Residue-level contacts at the interface:
Residue L129 in protein 1 is in contact with residue P12 in protein 2 (closest heavy-atom distance 4.4 Å).
Residue G130 in protein 1 is in contact with residue Y11 in protein 2 (closest heavy-atom distance 3.7 Å).
Residue V48 in protein 1 interacts with residue L6 in protein 2 (closest heavy-atom distance 4.0 Å).
Residue V236 in protein 1 is in contact with residue Y11 in protein 2 (closest heavy-atom distance 4.0 Å).
Residue G130 in protein 1 is in contact with residue V14 in protein 2 (closest heavy-atom distance 4.4 Å).
Residue Q128 in protein 1 is in contact with residue V14 in protein 2 (closest heavy-atom distance 3.0 Å).
Residue I131 in protein 1 interacts with residue Y11 in protein 2 (closest heavy-atom distance 3.7 Å).
Residue L129 in protein 1 interacts with residue I7 in protein 2 (closest heavy-atom distance 3.8 Å).
Residue D235 in protein 1 contacts residue R5 in protein 2 (closest heavy-atom distance 2.5 Å).
Residue S49 in protein 1 interacts with residue I7 in protein 2 (closest heavy-atom distance 3.6 Å).
Residue I258 in protein 1 interacts with residue R3 in protein 2 (closest heavy-atom distance 2.9 Å).
Residue P132 in protein 1 interacts with residue Y11 in protein 2 (closest heavy-atom distance 3.7 Å).
Residue L129 in protein 1 contacts residue V14 in protein 2 (closest heavy-atom distance 4.5 Å).
Residue L50 in protein 1 interacts with residue I7 in protein 2 (closest heavy-atom distance 3.9 Å).
Residue L129 in protein 1 contacts residue T8 in protein 2 (closest heavy-atom distance 4.0 Å).
Residue V48 in protein 1 contacts residue R5 in protein 2 (closest heavy-atom distance 4.2 Å).
Residue V48 in protein 1 is in contact with residue K4 in protein 2 (closest heavy-atom distance 3.9 Å).
Residue P237 in protein 1 contacts residue Y11 in protein 2 (closest heavy-atom distance 3.8 Å).
Residue S46 in protein 1 is in contact with residue L6 in protein 2 (closest heavy-atom distance 3.8 Å).
Residue Q134 in protein 1 is in contact with residue Y11 in protein 2 (closest heavy-atom distance 3.0 Å).
Residue G130 in protein 1 interacts with residue P12 in protein 2 (closest heavy-atom distance 3.9 Å).
Residue P237 in protein 1 contacts residue S10 in protein 2 (closest heavy-atom distance 3.3 Å).
Residue V236 in protein 1 interacts with residue S10 in protein 2 (closest heavy-atom distance 4.2 Å).
Residue I258 in protein 1 interacts with residue K4 in protein 2 (closest heavy-atom distance 4.3 Å).
Residue L254 in protein 1 is in contact with residue I7 in protein 2 (closest heavy-atom distance 3.9 Å).
Residue H47 in protein 1 interacts with residue I7 in protein 2 (closest heavy-atom distance 2.8 Å).
Residue D235 in protein 1 contacts residue S10 in protein 2 (closest heavy-atom distance 4.0 Å).
Residue A255 in protein 1 interacts with residue R5 in protein 2 (closest heavy-atom distance 3.6 Å).
Residue P237 in protein 1 is in contact with residue I7 in protein 2 (closest heavy-atom distance 4.0 Å).
Residue H47 in protein 1 is in contact with residue L6 in protein 2 (closest heavy-atom distance 3.4 Å).
Residue A255 in protein 1 is in contact with residue I7 in protein 2 (closest heavy-atom distance 3.7 Å).
Residue A255 in protein 1 is in contact with residue L6 in protein 2 (closest heavy-atom distance 3.8 Å).
Residue I258 in protein 1 is in contact with residue R5 in protein 2 (closest heavy-atom distance 4.1 Å).
Residue Q128 in protein 1 contacts residue V13 in protein 2 (closest heavy-atom distance 3.3 Å).
Residue Y253 in protein 1 is in contact with residue Y11 in protein 2 (closest heavy-atom distance 4.2 Å).
Residue Y136 in protein 1 contacts residue Y11 in protein 2 (closest heavy-atom distance 3.9 Å).
Residue P256 in protein 1 contacts residue R5 in protein 2 (closest heavy-atom distance 3.5 Å).
Residue L129 in protein 1 is in contact with residue Y11 in protein 2 (closest heavy-atom distance 3.6 Å).
Residue V236 in protein 1 interacts with residue R5 in protein 2 (closest heavy-atom distance 4.8 Å).
Residue Q128 in protein 1 interacts with residue P12 in protein 2 (closest heavy-atom distance 4.9 Å).
Residue Y253 in protein 1 is in contact with residue I7 in protein 2 (closest heavy-atom distance 3.7 Å).
Residue M43 in protein 1 contacts residue T8 in protein 2 (closest heavy-atom distance 3.8 Å).
Residue L129 in protein 1 is in contact with residue V13 in protein 2 (closest heavy-atom distance 4.4 Å).
Residue M43 in protein 1 contacts residue I7 in protein 2 (closest heavy-atom distance 4.2 Å).
Residue V48 in protein 1 contacts residue I7 in protein 2 (closest heavy-atom distance 3.3 Å).
Residue E127 in protein 1 contacts residue V13 in protein 2 (closest heavy-atom distance 4.3 Å).
Residue H47 in protein 1 interacts with residue T8 in protein 2 (closest heavy-atom distance 4.5 Å).

Sequence of protein 1:
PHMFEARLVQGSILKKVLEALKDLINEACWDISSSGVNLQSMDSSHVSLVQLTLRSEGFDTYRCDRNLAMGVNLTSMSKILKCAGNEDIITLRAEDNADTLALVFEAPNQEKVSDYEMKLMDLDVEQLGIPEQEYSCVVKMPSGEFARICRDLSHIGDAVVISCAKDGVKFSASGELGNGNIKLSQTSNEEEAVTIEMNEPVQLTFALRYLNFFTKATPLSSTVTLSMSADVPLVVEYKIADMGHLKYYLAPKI

Sequence of protein 2:
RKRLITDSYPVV

These two protein chains interact to form a complex.